Contacts between the two chains:
Residue L217 in the first protein is in contact with residue W80 in the second protein (closest heavy-atom distance 4.1 Å).
Residue L206 in the first protein is in contact with residue W80 in the second protein (closest heavy-atom distance 3.7 Å).
Residue A74 in the first protein is in contact with residue H73 in the second protein (closest heavy-atom distance 3.3 Å).
Residue W216 in the first protein interacts with residue L83 in the second protein (closest heavy-atom distance 4.2 Å).
Residue Y175 in the first protein contacts residue F88 in the second protein (closest heavy-atom distance 3.8 Å).
Residue L194 in the first protein contacts residue Y76 in the second protein (closest heavy-atom distance 3.1 Å).
Residue L75 in the first protein contacts residue T77 in the second protein (closest heavy-atom distance 4.0 Å).
Residue L205 in the first protein is in contact with residue I87 in the second protein (closest heavy-atom distance 3.7 Å).
Residue Y175 in the first protein contacts residue L78 in the second protein (closest heavy-atom distance 3.9 Å).
Residue F161 in the first protein is in contact with residue W81 in the second protein (closest heavy-atom distance 3.6 Å).
Residue R201 in the first protein is in contact with residue I87 in the second protein (closest heavy-atom distance 2.4 Å).
Residue F198 in the first protein contacts residue L72 in the second protein (closest heavy-atom distance 3.6 Å).
Residue R201 in the first protein interacts with residue G89 in the second protein (closest heavy-atom distance 2.8 Å).
Residue F172 in the first protein is in contact with residue T77 in the second protein (closest heavy-atom distance 3.7 Å).
Residue L179 in the first protein is in contact with residue Y76 in the second protein (closest heavy-atom distance 3.3 Å).
Residue E73 in the first protein is in contact with residue H70 in the second protein (closest heavy-atom distance 4.1 Å).
Residue K157 in the first protein interacts with residue E85 in the second protein (closest heavy-atom distance 3.4 Å).
Residue R201 in the first protein interacts with residue V90 in the second protein (closest heavy-atom distance 3.7 Å).
Residue T221 in the first protein is in contact with residue A79 in the second protein (closest heavy-atom distance 3.3 Å).
Residue M191 in the first protein is in contact with residue H73 in the second protein (closest heavy-atom distance 4.0 Å).
Residue Y175 in the first protein interacts with residue Y76 in the second protein (closest heavy-atom distance 2.8 Å).
Residue F183 in the first protein is in contact with residue H73 in the second protein (closest heavy-atom distance 3.7 Å).
Residue T221 in the first protein contacts residue L78 in the second protein (closest heavy-atom distance 3.7 Å).
Residue T221 in the first protein is in contact with residue T77 in the second protein (closest heavy-atom distance 3.8 Å).
Residue H197 in the first protein interacts with residue I87 in the second protein (closest heavy-atom distance 3.5 Å).
Residue Y175 in the first protein interacts with residue W81 in the second protein (closest heavy-atom distance 3.5 Å).
Residue L205 in the first protein contacts residue W80 in the second protein (closest heavy-atom distance 3.9 Å).
Residue H197 in the first protein is in contact with residue F88 in the second protein (closest heavy-atom distance 3.8 Å).
Residue L217 in the first protein is in contact with residue L83 in the second protein (closest heavy-atom distance 3.8 Å).
Residue W156 in the first protein contacts residue F88 in the second protein (closest heavy-atom distance 3.9 Å).
Residue I202 in the first protein interacts with residue W80 in the second protein (closest heavy-atom distance 3.7 Å).
Residue I176 in the first protein interacts with residue T77 in the second protein (closest heavy-atom distance 3.8 Å).
Residue L217 in the first protein interacts with residue A79 in the second protein (closest heavy-atom distance 3.3 Å).
Residue I202 in the first protein interacts with residue Y76 in the second protein (closest heavy-atom distance 3.6 Å).
Residue H197 in the first protein contacts residue Y76 in the second protein (closest heavy-atom distance 2.7 Å).
Residue L179 in the first protein interacts with residue T77 in the second protein (closest heavy-atom distance 3.9 Å).
Residue I214 in the first protein interacts with residue L78 in the second protein (closest heavy-atom distance 3.8 Å).
Residue W156 in the first protein contacts residue W81 in the second protein (closest heavy-atom distance 3.1 Å).
Residue L75 in the first protein is in contact with residue M74 in the second protein (closest heavy-atom distance 3.8 Å).
Residue L194 in the first protein is in contact with residue H73 in the second protein (closest heavy-atom distance 4.0 Å).
Residue F183 in the first protein is in contact with residue Y76 in the second protein (closest heavy-atom distance 4.2 Å).
Residue K153 in the first protein is in contact with residue E85 in the second protein (closest heavy-atom distance 3.6 Å).
Residue L159 in the first protein contacts residue K82 in the second protein (closest heavy-atom distance 3.8 Å).
Residue L220 in the first protein contacts residue K82 in the second protein (closest heavy-atom distance 2.5 Å).
Residue E218 in the first protein interacts with residue L78 in the second protein (closest heavy-atom distance 4.2 Å).
Residue F198 in the first protein interacts with residue Y76 in the second protein (closest heavy-atom distance 3.2 Å).
Residue L217 in the first protein interacts with residue L78 in the second protein (closest heavy-atom distance 3.8 Å).
Residue L75 in the first protein is in contact with residue H73 in the second protein (closest heavy-atom distance 3.4 Å).
Residue P77 in the first protein is in contact with residue M74 in the second protein (closest heavy-atom distance 4.1 Å).
Residue R254 in the first protein contacts residue D91 in the second protein (closest heavy-atom distance 2.5 Å).
Residue Y175 in the first protein is in contact with residue T77 in the second protein (closest heavy-atom distance 3.6 Å).
Residue E160 in the first protein interacts with residue K82 in the second protein (closest heavy-atom distance 3.5 Å).
Residue A74 in the first protein contacts residue H70 in the second protein (closest heavy-atom distance 3.4 Å).
Residue L159 in the first protein is in contact with residue W81 in the second protein (closest heavy-atom distance 3.5 Å).
Residue L206 in the first protein contacts residue F75 in the second protein (closest heavy-atom distance 3.6 Å).
Residue R201 in the first protein interacts with residue D91 in the second protein (closest heavy-atom distance 3.1 Å).
Residue Q76 in the first protein contacts residue M74 in the second protein (closest heavy-atom distance 3.7 Å).
Residue M209 in the first protein is in contact with residue W80 in the second protein (closest heavy-atom distance 3.9 Å).
Residue M209 in the first protein is in contact with residue L83 in the second protein (closest heavy-atom distance 4.2 Å).
Residue F198 in the first protein interacts with residue F75 in the second protein (closest heavy-atom distance 3.6 Å).

These two protein chains interact to form a complex.

Sequence of the second protein:
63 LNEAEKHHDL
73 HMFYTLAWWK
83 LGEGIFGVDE

Sequence of the first protein:
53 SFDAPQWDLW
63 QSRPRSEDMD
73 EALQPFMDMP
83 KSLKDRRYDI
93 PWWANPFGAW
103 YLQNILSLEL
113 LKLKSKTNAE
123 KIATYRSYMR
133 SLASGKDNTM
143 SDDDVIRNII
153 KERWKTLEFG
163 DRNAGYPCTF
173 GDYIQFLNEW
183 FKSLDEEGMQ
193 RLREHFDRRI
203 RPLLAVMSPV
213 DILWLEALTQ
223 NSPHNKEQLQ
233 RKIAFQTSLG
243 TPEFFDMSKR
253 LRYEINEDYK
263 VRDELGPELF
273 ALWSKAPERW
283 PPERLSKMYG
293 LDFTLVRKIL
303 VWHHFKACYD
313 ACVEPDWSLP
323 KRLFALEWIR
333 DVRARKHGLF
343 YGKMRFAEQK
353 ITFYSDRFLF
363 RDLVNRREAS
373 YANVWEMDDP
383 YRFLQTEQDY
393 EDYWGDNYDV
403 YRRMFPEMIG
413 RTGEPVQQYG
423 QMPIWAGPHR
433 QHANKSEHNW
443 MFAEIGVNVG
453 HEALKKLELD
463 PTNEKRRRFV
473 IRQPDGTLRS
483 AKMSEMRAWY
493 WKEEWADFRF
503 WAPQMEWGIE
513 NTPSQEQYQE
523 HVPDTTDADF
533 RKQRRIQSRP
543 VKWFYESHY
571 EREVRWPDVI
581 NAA